Sequence of the second protein:
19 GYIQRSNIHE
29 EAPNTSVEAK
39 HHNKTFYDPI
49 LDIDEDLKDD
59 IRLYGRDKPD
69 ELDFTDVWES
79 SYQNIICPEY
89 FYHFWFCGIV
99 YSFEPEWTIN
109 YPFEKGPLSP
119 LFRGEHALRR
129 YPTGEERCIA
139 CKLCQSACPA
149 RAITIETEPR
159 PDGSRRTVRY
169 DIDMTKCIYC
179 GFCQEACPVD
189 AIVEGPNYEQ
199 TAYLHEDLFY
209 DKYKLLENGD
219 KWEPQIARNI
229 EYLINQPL

This data describes a binding interaction between two proteins.

Residue-level contacts at the interface:
Residue S247 in the first protein is in contact with residue L61 in the second protein (closest heavy-atom distance 4.5 Å).
Residue K254 in the first protein contacts residue H27 in the second protein (closest heavy-atom distance 4.0 Å).
Residue Y255 in the first protein is in contact with residue E28 in the second protein (closest heavy-atom distance 4.4 Å).
Residue Y255 in the first protein interacts with residue H27 in the second protein (closest heavy-atom distance 4.5 Å).
Residue N245 in the first protein contacts residue L61 in the second protein (closest heavy-atom distance 4.7 Å).
Residue K254 in the first protein interacts with residue E28 in the second protein (closest heavy-atom distance 3.6 Å).

Sequence of the first protein:
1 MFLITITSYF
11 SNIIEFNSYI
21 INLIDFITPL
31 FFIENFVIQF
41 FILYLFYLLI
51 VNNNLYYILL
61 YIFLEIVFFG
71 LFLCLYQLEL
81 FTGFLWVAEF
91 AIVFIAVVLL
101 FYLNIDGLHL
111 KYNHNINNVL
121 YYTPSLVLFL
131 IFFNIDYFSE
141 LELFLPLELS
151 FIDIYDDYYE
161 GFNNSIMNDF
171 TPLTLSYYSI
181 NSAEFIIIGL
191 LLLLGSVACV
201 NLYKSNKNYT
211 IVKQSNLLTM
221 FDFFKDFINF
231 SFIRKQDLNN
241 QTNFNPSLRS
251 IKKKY